Contacts between the two chains:
Residue H165 in protein 1 contacts residue Y185 in protein 2 (closest heavy-atom distance 3.5 Å).
Residue I150 in protein 1 is in contact with residue I150 in protein 2 (closest heavy-atom distance 3.4 Å).
Residue E105 in protein 1 interacts with residue A102 in protein 2 (closest heavy-atom distance 3.9 Å).
Residue Y185 in protein 1 contacts residue W166 in protein 2 (closest heavy-atom distance 3.3 Å).
Residue L99 in protein 1 contacts residue V107 in protein 2 (closest heavy-atom distance 3.0 Å).
Residue G106 in protein 1 is in contact with residue G101 in protein 2 (closest heavy-atom distance 3.7 Å).
Residue W166 in protein 1 contacts residue Y185 in protein 2 (closest heavy-atom distance 3.3 Å).
Residue G101 in protein 1 contacts residue G106 in protein 2 (closest heavy-atom distance 3.7 Å).
Residue V159 in protein 1 contacts residue I158 in protein 2 (closest heavy-atom distance 3.6 Å).
Residue S128 in protein 1 interacts with residue A132 in protein 2 (closest heavy-atom distance 3.5 Å).
Residue I158 in protein 1 contacts residue V159 in protein 2 (closest heavy-atom distance 3.6 Å).
Residue L99 in protein 1 contacts residue A132 in protein 2 (closest heavy-atom distance 3.7 Å).
Residue A104 in protein 1 contacts residue A102 in protein 2 (closest heavy-atom distance 3.2 Å).
Residue V130 in protein 1 contacts residue Q131 in protein 2 (closest heavy-atom distance 3.3 Å).
Residue I135 in protein 1 contacts residue L99 in protein 2 (closest heavy-atom distance 4.0 Å).
Residue W163 in protein 1 interacts with residue I158 in protein 2 (closest heavy-atom distance 3.9 Å).
Residue A156 in protein 1 interacts with residue W163 in protein 2 (closest heavy-atom distance 3.6 Å).
Residue V152 in protein 1 contacts residue W163 in protein 2 (closest heavy-atom distance 3.9 Å).
Residue G106 in protein 1 contacts residue L99 in protein 2 (closest heavy-atom distance 3.3 Å).
Residue V181 in protein 1 interacts with residue W166 in protein 2 (closest heavy-atom distance 3.9 Å).
Residue Q161 in protein 1 contacts residue I158 in protein 2 (closest heavy-atom distance 3.3 Å).
Residue L184 in protein 1 is in contact with residue W166 in protein 2 (closest heavy-atom distance 3.5 Å).
Residue A132 in protein 1 interacts with residue L99 in protein 2 (closest heavy-atom distance 3.7 Å).
Residue H103 in protein 1 is in contact with residue H103 in protein 2 (closest heavy-atom distance 2.9 Å).
Residue A102 in protein 1 is in contact with residue A104 in protein 2 (closest heavy-atom distance 3.2 Å).
Residue G101 in protein 1 contacts residue E105 in protein 2 (closest heavy-atom distance 3.5 Å).
Residue I158 in protein 1 interacts with residue W163 in protein 2 (closest heavy-atom distance 3.9 Å).
Residue A132 in protein 1 contacts residue L129 in protein 2 (closest heavy-atom distance 3.7 Å).
Residue V130 in protein 1 contacts residue A132 in protein 2 (closest heavy-atom distance 3.6 Å).
Residue E105 in protein 1 is in contact with residue G101 in protein 2 (closest heavy-atom distance 3.5 Å).
Residue L99 in protein 1 contacts residue I135 in protein 2 (closest heavy-atom distance 4.0 Å).
Residue S128 in protein 1 interacts with residue T133 in protein 2 (closest heavy-atom distance 2.9 Å).
Residue W163 in protein 1 contacts residue P153 in protein 2 (closest heavy-atom distance 3.3 Å).
Residue Q131 in protein 1 is in contact with residue L129 in protein 2 (closest heavy-atom distance 3.4 Å).
Residue H103 in protein 1 is in contact with residue A102 in protein 2 (closest heavy-atom distance 3.1 Å).
Residue P153 in protein 1 interacts with residue W163 in protein 2 (closest heavy-atom distance 3.3 Å).
Residue Q131 in protein 1 is in contact with residue V130 in protein 2 (closest heavy-atom distance 3.3 Å).
Residue Y185 in protein 1 interacts with residue H165 in protein 2 (closest heavy-atom distance 3.5 Å).
Residue L129 in protein 1 contacts residue Q131 in protein 2 (closest heavy-atom distance 3.4 Å).
Residue A102 in protein 1 is in contact with residue H103 in protein 2 (closest heavy-atom distance 3.1 Å).
Residue T133 in protein 1 is in contact with residue S128 in protein 2 (closest heavy-atom distance 2.9 Å).
Residue Q131 in protein 1 contacts residue Q131 in protein 2 (closest heavy-atom distance 3.0 Å).
Residue W166 in protein 1 is in contact with residue V181 in protein 2 (closest heavy-atom distance 3.9 Å).
Residue A102 in protein 1 is in contact with residue E105 in protein 2 (closest heavy-atom distance 3.9 Å).
Residue A132 in protein 1 is in contact with residue S128 in protein 2 (closest heavy-atom distance 3.5 Å).
Residue L99 in protein 1 contacts residue G106 in protein 2 (closest heavy-atom distance 3.3 Å).
Residue I158 in protein 1 is in contact with residue Q161 in protein 2 (closest heavy-atom distance 3.3 Å).
Residue V107 in protein 1 is in contact with residue L99 in protein 2 (closest heavy-atom distance 3.0 Å).
Residue W163 in protein 1 is in contact with residue L151 in protein 2 (closest heavy-atom distance 3.8 Å).
Residue A132 in protein 1 interacts with residue V130 in protein 2 (closest heavy-atom distance 3.6 Å).
Residue Y185 in protein 1 interacts with residue R164 in protein 2 (closest heavy-atom distance 2.7 Å).
Residue W163 in protein 1 interacts with residue V152 in protein 2 (closest heavy-atom distance 3.9 Å).
Residue R164 in protein 1 is in contact with residue Y185 in protein 2 (closest heavy-atom distance 2.7 Å).
Residue L129 in protein 1 contacts residue A132 in protein 2 (closest heavy-atom distance 3.7 Å).
Residue W163 in protein 1 is in contact with residue A156 in protein 2 (closest heavy-atom distance 3.6 Å).
Residue A156 in protein 1 contacts residue Q161 in protein 2 (closest heavy-atom distance 4.0 Å).
Residue I158 in protein 1 is in contact with residue I158 in protein 2 (closest heavy-atom distance 3.3 Å).
Residue L151 in protein 1 is in contact with residue W163 in protein 2 (closest heavy-atom distance 3.8 Å).
Residue L98 in protein 1 contacts residue L98 in protein 2 (closest heavy-atom distance 3.7 Å).
Residue W166 in protein 1 is in contact with residue L184 in protein 2 (closest heavy-atom distance 3.5 Å).

The following describes two proteins that form a bound complex.

Sequence of protein 2:
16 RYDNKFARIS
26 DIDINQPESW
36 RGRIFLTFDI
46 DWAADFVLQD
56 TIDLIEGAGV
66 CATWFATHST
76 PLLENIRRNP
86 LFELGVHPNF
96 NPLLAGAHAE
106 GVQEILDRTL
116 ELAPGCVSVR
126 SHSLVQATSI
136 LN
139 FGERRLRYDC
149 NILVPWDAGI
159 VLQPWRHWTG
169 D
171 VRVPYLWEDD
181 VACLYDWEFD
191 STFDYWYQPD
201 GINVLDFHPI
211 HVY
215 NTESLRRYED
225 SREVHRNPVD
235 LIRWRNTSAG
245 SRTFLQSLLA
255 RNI

Sequence of protein 1:
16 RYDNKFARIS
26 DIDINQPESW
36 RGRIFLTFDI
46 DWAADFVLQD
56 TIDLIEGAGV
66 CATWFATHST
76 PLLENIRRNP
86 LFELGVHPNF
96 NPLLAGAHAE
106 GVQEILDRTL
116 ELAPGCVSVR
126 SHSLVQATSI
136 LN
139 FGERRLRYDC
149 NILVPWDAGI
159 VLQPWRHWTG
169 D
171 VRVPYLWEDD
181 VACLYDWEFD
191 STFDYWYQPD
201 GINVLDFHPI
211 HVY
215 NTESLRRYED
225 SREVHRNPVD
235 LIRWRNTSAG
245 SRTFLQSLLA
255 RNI